Contacts between the two chains:
Residue V10 in chain B contacts residue I131 in chain A (closest heavy-atom distance 4.6 Å).
Residue E40 in chain B is in contact with residue H2 in chain A (closest heavy-atom distance 3.6 Å).
Residue Y5 in chain B interacts with residue V29 in chain A (closest heavy-atom distance 3.1 Å).
Residue L6 in chain B interacts with residue A129 in chain A (closest heavy-atom distance 4.6 Å).
Residue I8 in chain B is in contact with residue A129 in chain A (closest heavy-atom distance 2.7 Å).
Residue R43 in chain B interacts with residue F46 in chain A (closest heavy-atom distance 4.0 Å).
Residue I8 in chain B interacts with residue V128 in chain A (closest heavy-atom distance 3.1 Å).
Residue Y5 in chain B interacts with residue R30 in chain A (closest heavy-atom distance 2.9 Å).
Residue P7 in chain B interacts with residue R30 in chain A (closest heavy-atom distance 4.5 Å).
Residue L6 in chain B interacts with residue G130 in chain A (closest heavy-atom distance 3.8 Å).
Residue F44 in chain B interacts with residue I43 in chain A (closest heavy-atom distance 3.5 Å).
Residue P7 in chain B contacts residue A129 in chain A (closest heavy-atom distance 3.3 Å).
Residue V10 in chain B contacts residue T13 in chain A (closest heavy-atom distance 4.0 Å).
Residue Y5 in chain B is in contact with residue A28 in chain A (closest heavy-atom distance 3.6 Å).
Residue R43 in chain B interacts with residue W4 in chain A (closest heavy-atom distance 4.3 Å).
Residue H12 in chain B interacts with residue A9 in chain A (closest heavy-atom distance 4.8 Å).
Residue I8 in chain B contacts residue G130 in chain A (closest heavy-atom distance 4.2 Å).
Residue H12 in chain B interacts with residue V126 in chain A (closest heavy-atom distance 3.5 Å).
Residue T9 in chain B interacts with residue Y127 in chain A (closest heavy-atom distance 4.3 Å).
Residue H12 in chain B is in contact with residue T13 in chain A (closest heavy-atom distance 4.6 Å).
Residue D11 in chain B contacts residue V126 in chain A (closest heavy-atom distance 4.6 Å).
Residue Y5 in chain B is in contact with residue K132 in chain A (closest heavy-atom distance 3.7 Å).
Residue V10 in chain B contacts residue Y17 in chain A (closest heavy-atom distance 4.0 Å).
Residue V10 in chain B is in contact with residue Y127 in chain A (closest heavy-atom distance 3.9 Å).
Residue I8 in chain B interacts with residue Y17 in chain A (closest heavy-atom distance 3.6 Å).
Residue E254 in chain B interacts with residue D8 in chain A (closest heavy-atom distance 3.8 Å).
Residue V10 in chain B is in contact with residue V128 in chain A (closest heavy-atom distance 3.3 Å).
Residue F44 in chain B is in contact with residue F46 in chain A (closest heavy-atom distance 3.5 Å).
Residue L6 in chain B is in contact with residue I131 in chain A (closest heavy-atom distance 3.4 Å).
Residue E40 in chain B contacts residue W4 in chain A (closest heavy-atom distance 3.8 Å).
Residue F44 in chain B is in contact with residue W4 in chain A (closest heavy-atom distance 4.9 Å).
Residue D11 in chain B contacts residue T13 in chain A (closest heavy-atom distance 4.3 Å).
Residue T9 in chain B is in contact with residue V128 in chain A (closest heavy-atom distance 3.6 Å).
Residue G41 in chain B is in contact with residue W4 in chain A (closest heavy-atom distance 4.0 Å).
Residue H12 in chain B contacts residue Y127 in chain A (closest heavy-atom distance 4.6 Å).
Residue Y5 in chain B interacts with residue G130 in chain A (closest heavy-atom distance 3.2 Å).
Residue F44 in chain B is in contact with residue D42 in chain A (closest heavy-atom distance 3.2 Å).
Residue Y5 in chain B interacts with residue I131 in chain A (closest heavy-atom distance 3.4 Å).
Residue T9 in chain B contacts residue A129 in chain A (closest heavy-atom distance 4.9 Å).
Residue Y5 in chain B contacts residue E61 in chain A (closest heavy-atom distance 4.8 Å).
Residue D11 in chain B contacts residue Y127 in chain A (closest heavy-atom distance 4.4 Å).
Residue R43 in chain B interacts with residue Q50 in chain A (closest heavy-atom distance 2.8 Å).
Residue Y5 in chain B contacts residue E63 in chain A (closest heavy-atom distance 4.5 Å).
Residue A47 in chain B interacts with residue F46 in chain A (closest heavy-atom distance 3.5 Å).
Residue P7 in chain B contacts residue G130 in chain A (closest heavy-atom distance 4.3 Å).
Residue I8 in chain B contacts residue I131 in chain A (closest heavy-atom distance 3.8 Å).
Residue I13 in chain B interacts with residue A9 in chain A (closest heavy-atom distance 4.5 Å).

These two protein chains interact to form a complex.

Sequence of chain B:
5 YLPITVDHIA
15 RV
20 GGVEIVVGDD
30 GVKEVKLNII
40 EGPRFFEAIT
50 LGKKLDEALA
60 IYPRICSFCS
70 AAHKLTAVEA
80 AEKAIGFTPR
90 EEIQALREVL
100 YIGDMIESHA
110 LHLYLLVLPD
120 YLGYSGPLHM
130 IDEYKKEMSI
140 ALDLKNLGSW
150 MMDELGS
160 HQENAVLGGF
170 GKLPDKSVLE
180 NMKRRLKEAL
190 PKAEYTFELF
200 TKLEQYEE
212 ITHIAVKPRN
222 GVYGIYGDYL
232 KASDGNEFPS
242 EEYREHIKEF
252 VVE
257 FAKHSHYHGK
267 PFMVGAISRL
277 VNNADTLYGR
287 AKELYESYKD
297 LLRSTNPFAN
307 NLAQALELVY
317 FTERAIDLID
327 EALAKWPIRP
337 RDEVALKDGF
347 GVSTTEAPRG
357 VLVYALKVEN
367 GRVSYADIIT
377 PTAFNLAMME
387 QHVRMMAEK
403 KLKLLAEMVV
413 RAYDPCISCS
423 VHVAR

Sequence of chain A:
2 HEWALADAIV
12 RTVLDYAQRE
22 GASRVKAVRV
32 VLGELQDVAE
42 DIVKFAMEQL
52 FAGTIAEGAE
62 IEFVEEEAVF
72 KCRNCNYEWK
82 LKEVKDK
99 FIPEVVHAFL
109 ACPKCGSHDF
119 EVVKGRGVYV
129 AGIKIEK